Sequence of the second protein:
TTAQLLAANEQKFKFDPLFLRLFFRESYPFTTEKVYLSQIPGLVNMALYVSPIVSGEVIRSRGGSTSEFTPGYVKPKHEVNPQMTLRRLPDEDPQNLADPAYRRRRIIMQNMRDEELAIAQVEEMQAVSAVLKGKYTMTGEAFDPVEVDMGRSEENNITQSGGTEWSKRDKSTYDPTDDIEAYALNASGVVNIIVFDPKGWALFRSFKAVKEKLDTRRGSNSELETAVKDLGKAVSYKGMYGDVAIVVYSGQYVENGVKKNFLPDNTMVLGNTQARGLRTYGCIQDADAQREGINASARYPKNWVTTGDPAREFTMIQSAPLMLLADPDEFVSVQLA

Interface contacts:
Residue G213 in the first protein is in contact with residue R117 in the second protein (closest heavy-atom distance 3.9 Å).
Residue R55 in the first protein interacts with residue N100 in the second protein (closest heavy-atom distance 3.2 Å).
Residue W214 in the first protein interacts with residue E120 in the second protein (closest heavy-atom distance 2.9 Å).
Residue W214 in the first protein is in contact with residue R117 in the second protein (closest heavy-atom distance 4.0 Å).
Residue G213 in the first protein interacts with residue M113 in the second protein (closest heavy-atom distance 3.5 Å).
Residue W214 in the first protein is in contact with residue M116 in the second protein (closest heavy-atom distance 3.8 Å).
Residue W214 in the first protein contacts residue M113 in the second protein (closest heavy-atom distance 4.4 Å).

Sequence of the first protein:
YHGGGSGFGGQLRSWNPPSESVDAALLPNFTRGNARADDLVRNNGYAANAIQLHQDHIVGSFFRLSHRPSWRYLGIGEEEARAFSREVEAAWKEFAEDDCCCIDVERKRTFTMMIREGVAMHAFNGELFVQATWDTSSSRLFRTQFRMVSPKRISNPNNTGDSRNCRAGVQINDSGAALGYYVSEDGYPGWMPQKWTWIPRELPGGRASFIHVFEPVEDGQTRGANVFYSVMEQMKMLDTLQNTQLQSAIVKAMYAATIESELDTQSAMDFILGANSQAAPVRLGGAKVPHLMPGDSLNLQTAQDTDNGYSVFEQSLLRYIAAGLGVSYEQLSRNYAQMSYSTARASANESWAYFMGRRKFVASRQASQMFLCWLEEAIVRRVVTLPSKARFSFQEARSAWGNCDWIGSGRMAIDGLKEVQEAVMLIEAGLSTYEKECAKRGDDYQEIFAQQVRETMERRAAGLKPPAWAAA

This data describes a binding interaction between two proteins.